Sequence of chain B:
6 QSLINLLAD

Contacts between the two chains:
Residue Q73 in chain A interacts with residue L12 in chain B (closest heavy-atom distance 3.6 Å).
Residue V74 in chain A contacts residue I9 in chain B (closest heavy-atom distance 4.3 Å).
Residue V74 in chain A contacts residue L8 in chain B (closest heavy-atom distance 3.9 Å).
Residue M240 in chain A interacts with residue L8 in chain B (closest heavy-atom distance 3.9 Å).
Residue K60 in chain A is in contact with residue L11 in chain B (closest heavy-atom distance 3.1 Å).
Residue K60 in chain A interacts with residue L12 in chain B (closest heavy-atom distance 3.2 Å).
Residue K60 in chain A interacts with residue A13 in chain B (closest heavy-atom distance 4.4 Å).
Residue E239 in chain A interacts with residue I9 in chain B (closest heavy-atom distance 4.7 Å).
Residue L236 in chain A interacts with residue L11 in chain B (closest heavy-atom distance 3.5 Å).
Residue V53 in chain A interacts with residue L11 in chain B (closest heavy-atom distance 4.4 Å).
Residue L70 in chain A contacts residue I9 in chain B (closest heavy-atom distance 4.5 Å).
Residue L236 in chain A is in contact with residue S7 in chain B (closest heavy-atom distance 4.3 Å).
Residue E239 in chain A contacts residue S7 in chain B (closest heavy-atom distance 3.5 Å).
Residue V74 in chain A interacts with residue L12 in chain B (closest heavy-atom distance 3.6 Å).
Residue K60 in chain A contacts residue D14 in chain B (closest heavy-atom distance 3.4 Å).
Residue L236 in chain A is in contact with residue Q6 in chain B (closest heavy-atom distance 4.6 Å).
Residue L77 in chain A is in contact with residue L8 in chain B (closest heavy-atom distance 4.2 Å).
Residue E78 in chain A interacts with residue L8 in chain B (closest heavy-atom distance 4.3 Å).
Residue I56 in chain A is in contact with residue L11 in chain B (closest heavy-atom distance 3.8 Å).
Residue E239 in chain A is in contact with residue L8 in chain B (closest heavy-atom distance 3.0 Å).
Residue I56 in chain A interacts with residue L8 in chain B (closest heavy-atom distance 3.5 Å).
Residue L77 in chain A contacts residue L12 in chain B (closest heavy-atom distance 3.8 Å).
Residue F65 in chain A contacts residue L12 in chain B (closest heavy-atom distance 4.0 Å).
Residue L236 in chain A interacts with residue L8 in chain B (closest heavy-atom distance 3.7 Å).
Residue I56 in chain A contacts residue L12 in chain B (closest heavy-atom distance 3.7 Å).
Residue L70 in chain A interacts with residue L12 in chain B (closest heavy-atom distance 4.0 Å).

This data describes a binding interaction between two proteins.

Sequence of chain A:
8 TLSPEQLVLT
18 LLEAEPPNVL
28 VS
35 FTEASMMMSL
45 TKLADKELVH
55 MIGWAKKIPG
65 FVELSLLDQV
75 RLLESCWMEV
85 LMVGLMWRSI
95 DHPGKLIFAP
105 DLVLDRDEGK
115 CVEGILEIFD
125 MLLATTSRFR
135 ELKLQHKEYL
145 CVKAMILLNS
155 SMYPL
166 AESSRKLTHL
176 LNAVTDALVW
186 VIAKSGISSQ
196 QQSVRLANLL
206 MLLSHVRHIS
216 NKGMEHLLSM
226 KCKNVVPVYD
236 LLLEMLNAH